Sequence of protein 2:
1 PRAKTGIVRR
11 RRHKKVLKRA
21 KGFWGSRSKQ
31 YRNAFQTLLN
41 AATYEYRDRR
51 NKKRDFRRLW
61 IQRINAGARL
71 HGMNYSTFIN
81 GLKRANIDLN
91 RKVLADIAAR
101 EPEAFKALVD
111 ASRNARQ

These two protein chains interact to form a complex.

Sequence of protein 1:
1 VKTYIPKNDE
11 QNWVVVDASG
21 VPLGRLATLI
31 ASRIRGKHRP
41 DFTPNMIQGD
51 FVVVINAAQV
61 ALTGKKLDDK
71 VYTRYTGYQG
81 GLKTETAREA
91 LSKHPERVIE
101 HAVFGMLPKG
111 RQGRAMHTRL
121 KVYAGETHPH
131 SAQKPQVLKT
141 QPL

Contacts between the two chains:
Residue R35 in protein 1 is in contact with residue Q62 in protein 2 (closest heavy-atom distance 3.6 Å).
Residue H38 in protein 1 contacts residue R69 in protein 2 (closest heavy-atom distance 4.2 Å).
Residue R39 in protein 1 is in contact with residue Q62 in protein 2 (closest heavy-atom distance 3.7 Å).
Residue V1 in protein 1 interacts with residue A99 in protein 2 (closest heavy-atom distance 4.5 Å).